These two protein chains interact to form a complex.

Sequence of the second protein:
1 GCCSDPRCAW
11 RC

Interface contacts:
Residue Y91 in the first protein contacts residue R7 in the second protein (closest heavy-atom distance 2.9 Å).
Residue C189 in the first protein interacts with residue C2 in the second protein (closest heavy-atom distance 3.9 Å).
Residue Y186 in the first protein is in contact with residue D5 in the second protein (closest heavy-atom distance 2.8 Å).
Residue Y193 in the first protein is in contact with residue D5 in the second protein (closest heavy-atom distance 4.1 Å).
Residue C188 in the first protein contacts residue C2 in the second protein (closest heavy-atom distance 3.4 Å).
Residue E191 in the first protein contacts residue C8 in the second protein (closest heavy-atom distance 4.3 Å).
Residue I194 in the first protein interacts with residue R7 in the second protein (closest heavy-atom distance 2.8 Å).
Residue S148 in the first protein contacts residue R7 in the second protein (closest heavy-atom distance 4.4 Å).
Residue Y193 in the first protein is in contact with residue C8 in the second protein (closest heavy-atom distance 3.2 Å).
Residue C189 in the first protein contacts residue C8 in the second protein (closest heavy-atom distance 4.0 Å).
Residue Y186 in the first protein contacts residue C2 in the second protein (closest heavy-atom distance 3.6 Å).
Residue Y186 in the first protein is in contact with residue R7 in the second protein (closest heavy-atom distance 4.6 Å).
Residue Y186 in the first protein is in contact with residue C8 in the second protein (closest heavy-atom distance 4.0 Å).
Residue Y147 in the first protein contacts residue R7 in the second protein (closest heavy-atom distance 3.4 Å).
Residue E191 in the first protein interacts with residue R11 in the second protein (closest heavy-atom distance 3.2 Å).
Residue V146 in the first protein interacts with residue R7 in the second protein (closest heavy-atom distance 3.8 Å).
Residue D195 in the first protein interacts with residue R7 in the second protein (closest heavy-atom distance 4.2 Å).
Residue V146 in the first protein interacts with residue P6 in the second protein (closest heavy-atom distance 4.6 Å).
Residue Y193 in the first protein is in contact with residue R7 in the second protein (closest heavy-atom distance 3.5 Å).
Residue Y186 in the first protein is in contact with residue G1 in the second protein (closest heavy-atom distance 3.5 Å).
Residue Y193 in the first protein is in contact with residue R11 in the second protein (closest heavy-atom distance 4.1 Å).
Residue K23 in the first protein is in contact with residue R11 in the second protein (closest heavy-atom distance 3.9 Å).
Residue C188 in the first protein interacts with residue C8 in the second protein (closest heavy-atom distance 4.5 Å).
Residue W145 in the first protein interacts with residue P6 in the second protein (closest heavy-atom distance 3.4 Å).
Residue Y193 in the first protein contacts residue W10 in the second protein (closest heavy-atom distance 4.9 Å).
Residue C189 in the first protein is in contact with residue R11 in the second protein (closest heavy-atom distance 4.0 Å).
Residue S144 in the first protein contacts residue R7 in the second protein (closest heavy-atom distance 3.3 Å).
Residue W145 in the first protein interacts with residue R7 in the second protein (closest heavy-atom distance 3.4 Å).
Residue G143 in the first protein contacts residue R7 in the second protein (closest heavy-atom distance 4.9 Å).

Sequence of the first protein:
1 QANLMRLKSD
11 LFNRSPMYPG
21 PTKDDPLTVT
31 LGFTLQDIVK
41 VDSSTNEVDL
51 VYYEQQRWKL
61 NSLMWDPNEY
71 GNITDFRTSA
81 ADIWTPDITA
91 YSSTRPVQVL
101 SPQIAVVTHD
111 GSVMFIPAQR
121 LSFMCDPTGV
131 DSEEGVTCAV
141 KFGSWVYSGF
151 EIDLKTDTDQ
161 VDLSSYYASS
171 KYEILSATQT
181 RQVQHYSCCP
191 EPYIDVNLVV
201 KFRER